This data describes a binding interaction between two proteins.

Sequence of protein 1:
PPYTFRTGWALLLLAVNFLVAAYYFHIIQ

Sequence of protein 2:
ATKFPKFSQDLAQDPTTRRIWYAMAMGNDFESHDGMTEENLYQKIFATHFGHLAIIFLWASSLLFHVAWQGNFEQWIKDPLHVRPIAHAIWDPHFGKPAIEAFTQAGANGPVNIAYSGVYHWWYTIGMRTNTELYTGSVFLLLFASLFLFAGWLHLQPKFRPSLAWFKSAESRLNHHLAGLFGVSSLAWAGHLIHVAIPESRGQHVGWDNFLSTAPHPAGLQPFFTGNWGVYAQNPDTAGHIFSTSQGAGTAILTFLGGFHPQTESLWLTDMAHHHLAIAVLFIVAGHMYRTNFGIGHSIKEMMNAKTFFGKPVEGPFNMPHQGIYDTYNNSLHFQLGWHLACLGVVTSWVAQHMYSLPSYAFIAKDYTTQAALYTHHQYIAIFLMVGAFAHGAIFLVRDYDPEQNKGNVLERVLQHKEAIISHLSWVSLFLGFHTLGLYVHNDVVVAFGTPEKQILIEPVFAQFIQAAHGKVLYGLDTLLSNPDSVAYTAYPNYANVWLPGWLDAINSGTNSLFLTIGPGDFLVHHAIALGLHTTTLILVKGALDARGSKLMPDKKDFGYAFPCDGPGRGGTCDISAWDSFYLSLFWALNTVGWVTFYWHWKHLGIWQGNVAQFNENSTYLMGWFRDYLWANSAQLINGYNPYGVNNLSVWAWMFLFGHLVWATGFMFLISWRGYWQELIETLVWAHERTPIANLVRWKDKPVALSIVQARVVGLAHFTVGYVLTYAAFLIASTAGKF

Interface contacts:
Residue S487 in protein 2 contacts residue Q44 in protein 1 (closest heavy-atom distance 3.9 Å).
Residue T480 in protein 2 interacts with residue H41 in protein 1 (closest heavy-atom distance 3.5 Å).
Residue F319 in protein 2 interacts with residue W24 in protein 1 (closest heavy-atom distance 3.5 Å).
Residue F466 in protein 2 is in contact with residue Y38 in protein 1 (closest heavy-atom distance 3.9 Å).
Residue T480 in protein 2 contacts residue Y38 in protein 1 (closest heavy-atom distance 3.3 Å).
Residue V488 in protein 2 is in contact with residue Q44 in protein 1 (closest heavy-atom distance 4.1 Å).
Residue V462 in protein 2 is in contact with residue Y39 in protein 1 (closest heavy-atom distance 3.3 Å).
Residue L478 in protein 2 interacts with residue H41 in protein 1 (closest heavy-atom distance 2.9 Å).
Residue F463 in protein 2 interacts with residue Y39 in protein 1 (closest heavy-atom distance 4.2 Å).
Residue N320 in protein 2 contacts residue F20 in protein 1 (closest heavy-atom distance 4.0 Å).
Residue F319 in protein 2 contacts residue F20 in protein 1 (closest heavy-atom distance 3.3 Å).
Residue L481 in protein 2 contacts residue Y38 in protein 1 (closest heavy-atom distance 3.7 Å).
Residue F466 in protein 2 is in contact with residue Y39 in protein 1 (closest heavy-atom distance 3.4 Å).
Residue F466 in protein 2 contacts residue V35 in protein 1 (closest heavy-atom distance 4.2 Å).
Residue D479 in protein 2 interacts with residue H41 in protein 1 (closest heavy-atom distance 3.2 Å).
Residue N484 in protein 2 is in contact with residue Q44 in protein 1 (closest heavy-atom distance 4.4 Å).
Residue L478 in protein 2 interacts with residue Y39 in protein 1 (closest heavy-atom distance 4.0 Å).